Sequence of protein 2:
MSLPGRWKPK

Residue-level contacts at the interface:
Residue Y32 in protein 1 is in contact with residue M1 in protein 2 (closest heavy-atom distance 3.0 Å).
Residue Y31 in protein 1 interacts with residue M1 in protein 2 (closest heavy-atom distance 2.7 Å).
Residue Y31 in protein 1 interacts with residue L3 in protein 2 (closest heavy-atom distance 3.4 Å).
Residue S95 in protein 1 is in contact with residue R6 in protein 2 (closest heavy-atom distance 2.9 Å).
Residue K96 in protein 1 is in contact with residue R6 in protein 2 (closest heavy-atom distance 2.9 Å).
Residue W100 in protein 1 is in contact with residue G5 in protein 2 (closest heavy-atom distance 3.6 Å).
Residue V98 in protein 1 is in contact with residue R6 in protein 2 (closest heavy-atom distance 3.5 Å).
Residue K96 in protein 1 is in contact with residue L3 in protein 2 (closest heavy-atom distance 3.7 Å).
Residue K34 in protein 1 contacts residue W7 in protein 2 (closest heavy-atom distance 3.5 Å).
Residue Y32 in protein 1 interacts with residue W7 in protein 2 (closest heavy-atom distance 5.0 Å).
Residue Y31 in protein 1 contacts residue W7 in protein 2 (closest heavy-atom distance 3.7 Å).
Residue F36 in protein 1 is in contact with residue R6 in protein 2 (closest heavy-atom distance 3.6 Å).
Residue E97 in protein 1 interacts with residue R6 in protein 2 (closest heavy-atom distance 3.8 Å).
Residue F36 in protein 1 contacts residue L3 in protein 2 (closest heavy-atom distance 4.5 Å).
Residue Y31 in protein 1 interacts with residue S2 in protein 2 (closest heavy-atom distance 4.3 Å).
Residue W100 in protein 1 contacts residue P4 in protein 2 (closest heavy-atom distance 4.2 Å).
Residue W100 in protein 1 is in contact with residue R6 in protein 2 (closest heavy-atom distance 3.4 Å).
Residue F36 in protein 1 contacts residue W7 in protein 2 (closest heavy-atom distance 3.7 Å).

These two protein chains interact to form a complex.

Sequence of protein 1:
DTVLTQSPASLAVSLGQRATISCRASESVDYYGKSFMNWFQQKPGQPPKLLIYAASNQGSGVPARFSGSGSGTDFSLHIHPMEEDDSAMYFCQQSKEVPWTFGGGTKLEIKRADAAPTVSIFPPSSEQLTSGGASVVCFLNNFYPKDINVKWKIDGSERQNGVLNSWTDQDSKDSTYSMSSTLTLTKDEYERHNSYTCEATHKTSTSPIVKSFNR